Sequence of chain B:
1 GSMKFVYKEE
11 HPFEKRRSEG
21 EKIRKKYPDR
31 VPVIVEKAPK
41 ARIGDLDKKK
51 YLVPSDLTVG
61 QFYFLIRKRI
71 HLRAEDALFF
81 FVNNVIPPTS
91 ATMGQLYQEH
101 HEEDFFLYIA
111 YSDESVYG

Sequence of chain A:
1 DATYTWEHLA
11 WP

Residue-level contacts at the interface:
Residue Q61 in chain B interacts with residue T3 in chain A (closest heavy-atom distance 3.7 Å).
Residue Y51 in chain B is in contact with residue W6 in chain A (closest heavy-atom distance 3.6 Å).
Residue L65 in chain B contacts residue L9 in chain A (closest heavy-atom distance 4.3 Å).
Residue V53 in chain B contacts residue H8 in chain A (closest heavy-atom distance 4.3 Å).
Residue L52 in chain B contacts residue A10 in chain A (closest heavy-atom distance 3.8 Å).
Residue K50 in chain B contacts residue W11 in chain A (closest heavy-atom distance 3.4 Å).
Residue Q61 in chain B is in contact with residue A2 in chain A (closest heavy-atom distance 2.9 Å).
Residue L57 in chain B is in contact with residue L9 in chain A (closest heavy-atom distance 3.8 Å).
Residue P32 in chain B contacts residue W11 in chain A (closest heavy-atom distance 3.8 Å).
Residue R30 in chain B interacts with residue A10 in chain A (closest heavy-atom distance 4.9 Å).
Residue Q61 in chain B interacts with residue Y4 in chain A (closest heavy-atom distance 2.9 Å).
Residue P54 in chain B contacts residue H8 in chain A (closest heavy-atom distance 3.6 Å).
Residue L46 in chain B contacts residue W6 in chain A (closest heavy-atom distance 3.8 Å).
Residue L52 in chain B is in contact with residue H8 in chain A (closest heavy-atom distance 3.3 Å).
Residue L52 in chain B is in contact with residue L9 in chain A (closest heavy-atom distance 2.9 Å).
Residue F62 in chain B contacts residue W6 in chain A (closest heavy-atom distance 4.4 Å).
Residue D56 in chain B interacts with residue D1 in chain A (closest heavy-atom distance 3.3 Å).
Residue I23 in chain B interacts with residue P12 in chain A (closest heavy-atom distance 4.3 Å).
Residue F62 in chain B is in contact with residue L9 in chain A (closest heavy-atom distance 3.7 Å).
Residue L52 in chain B is in contact with residue P12 in chain A (closest heavy-atom distance 3.5 Å).
Residue R69 in chain B contacts residue W6 in chain A (closest heavy-atom distance 3.5 Å).
Residue Y51 in chain B contacts residue A10 in chain A (closest heavy-atom distance 4.9 Å).
Residue L65 in chain B is in contact with residue T5 in chain A (closest heavy-atom distance 4.0 Å).
Residue L65 in chain B contacts residue W6 in chain A (closest heavy-atom distance 3.7 Å).
Residue F106 in chain B is in contact with residue W11 in chain A (closest heavy-atom distance 3.9 Å).
Residue Y51 in chain B contacts residue L9 in chain A (closest heavy-atom distance 3.3 Å).
Residue L52 in chain B is in contact with residue W11 in chain A (closest heavy-atom distance 3.9 Å).
Residue I66 in chain B interacts with residue W6 in chain A (closest heavy-atom distance 3.9 Å).
Residue L65 in chain B contacts residue Y4 in chain A (closest heavy-atom distance 3.5 Å).
Residue I23 in chain B contacts residue W11 in chain A (closest heavy-atom distance 3.5 Å).
Residue L57 in chain B interacts with residue Y4 in chain A (closest heavy-atom distance 3.9 Å).
Residue Q61 in chain B interacts with residue D1 in chain A (closest heavy-atom distance 2.9 Å).
Residue V53 in chain B is in contact with residue L9 in chain A (closest heavy-atom distance 3.8 Å).
Residue D56 in chain B contacts residue Y4 in chain A (closest heavy-atom distance 2.5 Å).
Residue L57 in chain B interacts with residue D1 in chain A (closest heavy-atom distance 3.9 Å).
Residue Y27 in chain B is in contact with residue P12 in chain A (closest heavy-atom distance 3.5 Å).
Residue P54 in chain B interacts with residue L9 in chain A (closest heavy-atom distance 4.0 Å).
Residue T58 in chain B contacts residue D1 in chain A (closest heavy-atom distance 2.7 Å).
Residue E19 in chain B contacts residue W11 in chain A (closest heavy-atom distance 3.5 Å).
Residue P54 in chain B contacts residue Y4 in chain A (closest heavy-atom distance 3.5 Å).
Residue K48 in chain B contacts residue W11 in chain A (closest heavy-atom distance 4.0 Å).
Residue Y51 in chain B is in contact with residue W11 in chain A (closest heavy-atom distance 3.5 Å).

These two protein chains interact to form a complex.